These two protein chains interact to form a complex.

Sequence of chain B:
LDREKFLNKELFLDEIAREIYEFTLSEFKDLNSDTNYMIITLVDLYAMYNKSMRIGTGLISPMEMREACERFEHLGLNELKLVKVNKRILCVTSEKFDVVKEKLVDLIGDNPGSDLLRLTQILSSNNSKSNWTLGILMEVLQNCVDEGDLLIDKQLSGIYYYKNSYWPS

Residue-level contacts at the interface:
Residue C96 in chain A interacts with residue P62 in chain B (closest heavy-atom distance 4.5 Å).
Residue E145 in chain A contacts residue L90 in chain B (closest heavy-atom distance 3.8 Å).
Residue I100 in chain A is in contact with residue V43 in chain B (closest heavy-atom distance 3.0 Å).
Residue M140 in chain A interacts with residue M63 in chain B (closest heavy-atom distance 3.4 Å).
Residue Y93 in chain A contacts residue E64 in chain B (closest heavy-atom distance 4.4 Å).
Residue R104 in chain A contacts residue D44 in chain B (closest heavy-atom distance 4.3 Å).
Residue L76 in chain A is in contact with residue M63 in chain B (closest heavy-atom distance 4.3 Å).
Residue S143 in chain A is in contact with residue R66 in chain B (closest heavy-atom distance 3.2 Å).
Residue S160 in chain A contacts residue R88 in chain B (closest heavy-atom distance 4.4 Å).
Residue D203 in chain A contacts residue L156 in chain B (closest heavy-atom distance 4.2 Å).
Residue Y93 in chain A interacts with residue I60 in chain B (closest heavy-atom distance 3.6 Å).
Residue A207 in chain A contacts residue K154 in chain B (closest heavy-atom distance 4.0 Å).
Residue L141 in chain A is in contact with residue P62 in chain B (closest heavy-atom distance 4.0 Å).
Residue N163 in chain A contacts residue Q142 in chain B (closest heavy-atom distance 2.7 Å).
Residue A207 in chain A contacts residue G158 in chain B (closest heavy-atom distance 4.1 Å).
Residue C146 in chain A interacts with residue R88 in chain B (closest heavy-atom distance 3.3 Å).
Residue K107 in chain A is in contact with residue M138 in chain B (closest heavy-atom distance 3.4 Å).
Residue Y93 in chain A interacts with residue L59 in chain B (closest heavy-atom distance 3.9 Å).
Residue S143 in chain A is in contact with residue L42 in chain B (closest heavy-atom distance 4.6 Å).
Residue L144 in chain A is in contact with residue M65 in chain B (closest heavy-atom distance 4.4 Å).
Residue L144 in chain A is in contact with residue P62 in chain B (closest heavy-atom distance 3.9 Å).
Residue F86 in chain A is in contact with residue E4 in chain B (closest heavy-atom distance 2.9 Å).
Residue R159 in chain A is in contact with residue R88 in chain B (closest heavy-atom distance 4.1 Å).
Residue L144 in chain A contacts residue V43 in chain B (closest heavy-atom distance 3.8 Å).
Residue L144 in chain A contacts residue Y46 in chain B (closest heavy-atom distance 3.9 Å).
Residue A207 in chain A interacts with residue I159 in chain B (closest heavy-atom distance 3.7 Å).
Residue E145 in chain A contacts residue R66 in chain B (closest heavy-atom distance 2.9 Å).
Residue L144 in chain A interacts with residue L42 in chain B (closest heavy-atom distance 3.5 Å).
Residue E204 in chain A is in contact with residue K154 in chain B (closest heavy-atom distance 3.0 Å).
Residue L97 in chain A contacts residue A47 in chain B (closest heavy-atom distance 3.8 Å).
Residue N208 in chain A is in contact with residue I159 in chain B (closest heavy-atom distance 4.1 Å).
Residue K107 in chain A interacts with residue L116 in chain B (closest heavy-atom distance 4.4 Å).
Residue L97 in chain A contacts residue L59 in chain B (closest heavy-atom distance 4.4 Å).
Residue E94 in chain A contacts residue L59 in chain B (closest heavy-atom distance 3.8 Å).
Residue I100 in chain A interacts with residue Y46 in chain B (closest heavy-atom distance 4.6 Å).
Residue L97 in chain A contacts residue N50 in chain B (closest heavy-atom distance 3.8 Å).
Residue S143 in chain A interacts with residue L90 in chain B (closest heavy-atom distance 4.6 Å).
Residue P162 in chain A interacts with residue Q142 in chain B (closest heavy-atom distance 4.2 Å).
Residue V161 in chain A contacts residue M138 in chain B (closest heavy-atom distance 4.8 Å).
Residue V161 in chain A contacts residue R88 in chain B (closest heavy-atom distance 3.5 Å).
Residue C146 in chain A interacts with residue V43 in chain B (closest heavy-atom distance 3.0 Å).
Residue Y215 in chain A is in contact with residue L156 in chain B (closest heavy-atom distance 4.2 Å).
Residue N208 in chain A is in contact with residue K154 in chain B (closest heavy-atom distance 3.7 Å).
Residue S143 in chain A contacts residue P62 in chain B (closest heavy-atom distance 4.3 Å).
Residue M140 in chain A contacts residue P62 in chain B (closest heavy-atom distance 4.4 Å).
Residue F147 in chain A is in contact with residue V43 in chain B (closest heavy-atom distance 4.5 Å).
Residue S143 in chain A interacts with residue M63 in chain B (closest heavy-atom distance 3.5 Å).
Residue P162 in chain A interacts with residue R88 in chain B (closest heavy-atom distance 3.2 Å).
Residue L144 in chain A is in contact with residue L90 in chain B (closest heavy-atom distance 3.9 Å).
Residue A207 in chain A contacts residue Q155 in chain B (closest heavy-atom distance 3.1 Å).
Residue D90 in chain A contacts residue L59 in chain B (closest heavy-atom distance 3.6 Å).
Residue V206 in chain A contacts residue L156 in chain B (closest heavy-atom distance 3.3 Å).
Residue K83 in chain A is in contact with residue K5 in chain B (closest heavy-atom distance 4.0 Å).
Residue K107 in chain A is in contact with residue L134 in chain B (closest heavy-atom distance 4.2 Å).
Residue I100 in chain A is in contact with residue A47 in chain B (closest heavy-atom distance 4.5 Å).
Residue Y93 in chain A interacts with residue S61 in chain B (closest heavy-atom distance 3.3 Å).
Residue E145 in chain A interacts with residue R88 in chain B (closest heavy-atom distance 4.5 Å).
Residue L97 in chain A interacts with residue Y46 in chain B (closest heavy-atom distance 3.6 Å).
Residue P162 in chain A interacts with residue E139 in chain B (closest heavy-atom distance 3.9 Å).
Residue A207 in chain A is in contact with residue L156 in chain B (closest heavy-atom distance 3.7 Å).

Sequence of chain A:
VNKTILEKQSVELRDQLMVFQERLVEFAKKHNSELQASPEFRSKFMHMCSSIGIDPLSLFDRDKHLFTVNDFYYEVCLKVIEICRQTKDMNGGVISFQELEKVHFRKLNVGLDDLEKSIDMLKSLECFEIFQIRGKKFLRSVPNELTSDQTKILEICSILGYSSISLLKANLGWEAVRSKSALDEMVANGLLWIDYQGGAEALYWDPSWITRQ